Sequence of chain B:
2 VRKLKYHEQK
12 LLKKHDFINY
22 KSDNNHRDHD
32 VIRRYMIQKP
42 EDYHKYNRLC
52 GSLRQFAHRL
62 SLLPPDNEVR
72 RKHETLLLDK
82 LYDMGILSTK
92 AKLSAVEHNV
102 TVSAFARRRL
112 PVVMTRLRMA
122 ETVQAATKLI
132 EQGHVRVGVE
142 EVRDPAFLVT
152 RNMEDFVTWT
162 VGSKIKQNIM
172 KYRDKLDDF

Residue-level contacts at the interface:
Residue R60 in chain B interacts with residue F196 in chain A (closest heavy-atom distance 3.5 Å).
Residue L63 in chain B contacts residue F196 in chain A (closest heavy-atom distance 3.6 Å).
Residue L63 in chain B contacts residue K203 in chain A (closest heavy-atom distance 3.8 Å).
Residue L64 in chain B contacts residue F196 in chain A (closest heavy-atom distance 4.0 Å).
Residue R60 in chain B interacts with residue R194 in chain A (closest heavy-atom distance 4.5 Å).
Residue L63 in chain B contacts residue R200 in chain A (closest heavy-atom distance 3.7 Å).
Residue R60 in chain B is in contact with residue R200 in chain A (closest heavy-atom distance 3.0 Å).
Residue L63 in chain B contacts residue G199 in chain A (closest heavy-atom distance 3.4 Å).
Residue H59 in chain B is in contact with residue K203 in chain A (closest heavy-atom distance 4.8 Å).

The following describes two proteins that form a bound complex.

Sequence of chain A:
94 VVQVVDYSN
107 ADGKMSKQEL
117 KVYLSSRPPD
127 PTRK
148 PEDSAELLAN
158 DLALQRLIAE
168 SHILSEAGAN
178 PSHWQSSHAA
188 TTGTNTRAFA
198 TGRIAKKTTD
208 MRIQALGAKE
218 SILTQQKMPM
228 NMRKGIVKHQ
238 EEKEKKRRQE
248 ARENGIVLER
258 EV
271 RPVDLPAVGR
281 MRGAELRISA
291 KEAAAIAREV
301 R